The following describes two proteins that form a bound complex.

Sequence of chain A:
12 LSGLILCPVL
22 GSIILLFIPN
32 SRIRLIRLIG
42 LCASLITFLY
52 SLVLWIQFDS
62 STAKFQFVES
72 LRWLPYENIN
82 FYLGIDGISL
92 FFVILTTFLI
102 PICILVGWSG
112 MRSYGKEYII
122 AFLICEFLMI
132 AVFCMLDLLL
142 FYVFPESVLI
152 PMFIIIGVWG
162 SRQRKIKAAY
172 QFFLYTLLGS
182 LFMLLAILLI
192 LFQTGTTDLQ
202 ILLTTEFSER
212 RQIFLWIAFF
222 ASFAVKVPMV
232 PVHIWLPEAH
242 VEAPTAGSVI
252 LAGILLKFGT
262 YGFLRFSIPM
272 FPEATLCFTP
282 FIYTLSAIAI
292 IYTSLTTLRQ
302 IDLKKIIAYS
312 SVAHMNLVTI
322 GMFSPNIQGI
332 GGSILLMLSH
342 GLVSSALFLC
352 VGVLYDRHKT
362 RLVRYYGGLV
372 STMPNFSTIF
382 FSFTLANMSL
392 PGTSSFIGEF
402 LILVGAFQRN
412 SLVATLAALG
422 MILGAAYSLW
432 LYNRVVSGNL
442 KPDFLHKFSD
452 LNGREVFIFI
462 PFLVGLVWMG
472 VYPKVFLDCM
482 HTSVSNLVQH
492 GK

Sequence of chain B:
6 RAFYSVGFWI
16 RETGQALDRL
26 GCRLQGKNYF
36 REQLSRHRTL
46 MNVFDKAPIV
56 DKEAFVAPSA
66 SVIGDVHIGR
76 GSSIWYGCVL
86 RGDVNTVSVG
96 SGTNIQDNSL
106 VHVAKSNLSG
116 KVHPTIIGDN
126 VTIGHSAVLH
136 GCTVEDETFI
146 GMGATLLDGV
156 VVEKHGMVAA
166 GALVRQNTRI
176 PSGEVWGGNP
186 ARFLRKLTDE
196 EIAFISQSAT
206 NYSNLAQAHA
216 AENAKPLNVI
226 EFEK

Contacts between the two chains:
Residue M112 in chain A interacts with residue L113 in chain B (closest heavy-atom distance 3.4 Å).
Residue R33 in chain A is in contact with residue K51 in chain B (closest heavy-atom distance 3.3 Å).
Residue R33 in chain A is in contact with residue D50 in chain B (closest heavy-atom distance 4.0 Å).